Sequence of chain B:
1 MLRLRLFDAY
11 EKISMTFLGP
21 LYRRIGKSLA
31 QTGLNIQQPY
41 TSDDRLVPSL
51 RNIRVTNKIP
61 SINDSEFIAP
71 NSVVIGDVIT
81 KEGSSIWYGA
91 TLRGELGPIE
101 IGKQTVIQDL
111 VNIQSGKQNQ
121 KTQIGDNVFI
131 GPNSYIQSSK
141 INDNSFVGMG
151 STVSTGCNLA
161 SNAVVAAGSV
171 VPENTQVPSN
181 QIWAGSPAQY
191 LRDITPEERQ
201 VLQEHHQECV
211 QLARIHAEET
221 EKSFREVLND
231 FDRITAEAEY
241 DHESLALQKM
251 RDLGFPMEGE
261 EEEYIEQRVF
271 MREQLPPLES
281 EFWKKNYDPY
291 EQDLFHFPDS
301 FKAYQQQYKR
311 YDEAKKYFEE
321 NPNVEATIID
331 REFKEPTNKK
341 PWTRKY

Sequence of chain A:
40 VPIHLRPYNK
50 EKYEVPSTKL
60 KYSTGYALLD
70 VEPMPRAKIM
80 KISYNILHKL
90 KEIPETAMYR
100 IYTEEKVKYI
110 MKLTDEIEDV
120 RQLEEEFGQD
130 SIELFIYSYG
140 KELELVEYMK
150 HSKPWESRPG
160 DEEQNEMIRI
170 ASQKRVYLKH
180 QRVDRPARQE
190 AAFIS

These two protein chains interact to form a complex.

Interface contacts:
Residue L278 in chain B contacts residue H150 in chain A (closest heavy-atom distance 4.8 Å).
Residue S280 in chain B contacts residue H150 in chain A (closest heavy-atom distance 4.7 Å).